Sequence of protein 1:
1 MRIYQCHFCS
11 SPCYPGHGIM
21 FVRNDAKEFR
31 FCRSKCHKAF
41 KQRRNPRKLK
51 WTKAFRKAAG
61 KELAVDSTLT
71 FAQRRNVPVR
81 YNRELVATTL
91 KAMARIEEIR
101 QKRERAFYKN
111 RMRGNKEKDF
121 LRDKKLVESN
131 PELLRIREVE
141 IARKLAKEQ

Sequence of protein 2:
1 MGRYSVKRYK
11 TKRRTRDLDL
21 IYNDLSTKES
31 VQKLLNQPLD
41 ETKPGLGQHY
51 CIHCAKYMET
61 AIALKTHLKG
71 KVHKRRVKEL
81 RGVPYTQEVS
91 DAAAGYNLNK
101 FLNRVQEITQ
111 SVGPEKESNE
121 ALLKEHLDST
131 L

Interface contacts:
Residue Q73 in protein 1 interacts with residue N97 in protein 2 (closest heavy-atom distance 3.0 Å).
Residue R23 in protein 1 is in contact with residue L20 in protein 2 (closest heavy-atom distance 3.4 Å).
Residue R47 in protein 1 is in contact with residue V89 in protein 2 (closest heavy-atom distance 3.5 Å).
Residue K57 in protein 1 is in contact with residue A93 in protein 2 (closest heavy-atom distance 3.2 Å).
Residue R43 in protein 1 contacts residue R76 in protein 2 (closest heavy-atom distance 4.6 Å).
Residue R47 in protein 1 is in contact with residue Y85 in protein 2 (closest heavy-atom distance 3.5 Å).
Residue C6 in protein 1 interacts with residue S90 in protein 2 (closest heavy-atom distance 3.6 Å).
Residue S10 in protein 1 is in contact with residue A93 in protein 2 (closest heavy-atom distance 3.5 Å).
Residue L69 in protein 1 contacts residue G95 in protein 2 (closest heavy-atom distance 3.8 Å).
Residue T70 in protein 1 interacts with residue L98 in protein 2 (closest heavy-atom distance 3.8 Å).
Residue H7 in protein 1 interacts with residue Y85 in protein 2 (closest heavy-atom distance 2.4 Å).
Residue F29 in protein 1 interacts with residue Q87 in protein 2 (closest heavy-atom distance 4.1 Å).
Residue P46 in protein 1 contacts residue Y85 in protein 2 (closest heavy-atom distance 3.5 Å).
Residue Q73 in protein 1 is in contact with residue Y96 in protein 2 (closest heavy-atom distance 3.2 Å).
Residue K27 in protein 1 interacts with residue L20 in protein 2 (closest heavy-atom distance 4.5 Å).
Residue C6 in protein 1 is in contact with residue Q87 in protein 2 (closest heavy-atom distance 4.6 Å).
Residue Q42 in protein 1 is in contact with residue S5 in protein 2 (closest heavy-atom distance 3.3 Å).
Residue R47 in protein 1 is in contact with residue V83 in protein 2 (closest heavy-atom distance 3.4 Å).
Residue A72 in protein 1 contacts residue Y96 in protein 2 (closest heavy-atom distance 3.2 Å).
Residue R43 in protein 1 contacts residue T15 in protein 2 (closest heavy-atom distance 2.5 Å).
Residue A54 in protein 1 interacts with residue V89 in protein 2 (closest heavy-atom distance 4.4 Å).
Residue F21 in protein 1 contacts residue R14 in protein 2 (closest heavy-atom distance 3.9 Å).
Residue F40 in protein 1 is in contact with residue R14 in protein 2 (closest heavy-atom distance 4.2 Å).
Residue R43 in protein 1 contacts residue R16 in protein 2 (closest heavy-atom distance 4.5 Å).
Residue R100 in protein 1 interacts with residue A94 in protein 2 (closest heavy-atom distance 4.0 Å).
Residue R43 in protein 1 interacts with residue L18 in protein 2 (closest heavy-atom distance 4.2 Å).
Residue Q5 in protein 1 interacts with residue Q87 in protein 2 (closest heavy-atom distance 4.3 Å).
Residue R43 in protein 1 interacts with residue R14 in protein 2 (closest heavy-atom distance 4.3 Å).
Residue L69 in protein 1 is in contact with residue Y96 in protein 2 (closest heavy-atom distance 4.4 Å).
Residue K53 in protein 1 contacts residue A93 in protein 2 (closest heavy-atom distance 3.9 Å).
Residue H7 in protein 1 contacts residue Q87 in protein 2 (closest heavy-atom distance 2.4 Å).
Residue Q5 in protein 1 is in contact with residue Y96 in protein 2 (closest heavy-atom distance 4.3 Å).
Residue R23 in protein 1 interacts with residue D17 in protein 2 (closest heavy-atom distance 2.4 Å).
Residue D66 in protein 1 is in contact with residue L98 in protein 2 (closest heavy-atom distance 4.3 Å).
Residue R74 in protein 1 interacts with residue N97 in protein 2 (closest heavy-atom distance 3.8 Å).
Residue N45 in protein 1 interacts with residue E79 in protein 2 (closest heavy-atom distance 3.2 Å).
Residue D25 in protein 1 contacts residue L20 in protein 2 (closest heavy-atom distance 4.3 Å).
Residue S10 in protein 1 interacts with residue V89 in protein 2 (closest heavy-atom distance 4.6 Å).
Residue A54 in protein 1 contacts residue A93 in protein 2 (closest heavy-atom distance 4.2 Å).
Residue S10 in protein 1 contacts residue S90 in protein 2 (closest heavy-atom distance 2.6 Å).
Residue H7 in protein 1 interacts with residue T86 in protein 2 (closest heavy-atom distance 3.9 Å).
Residue Q73 in protein 1 is in contact with residue N99 in protein 2 (closest heavy-atom distance 3.3 Å).
Residue A72 in protein 1 interacts with residue G95 in protein 2 (closest heavy-atom distance 3.5 Å).
Residue Q5 in protein 1 is in contact with residue D91 in protein 2 (closest heavy-atom distance 3.0 Å).
Residue Q5 in protein 1 interacts with residue A94 in protein 2 (closest heavy-atom distance 3.7 Å).
Residue R23 in protein 1 is in contact with residue D19 in protein 2 (closest heavy-atom distance 2.5 Å).
Residue K38 in protein 1 interacts with residue M1 in protein 2 (closest heavy-atom distance 4.2 Å).
Residue T70 in protein 1 is in contact with residue N99 in protein 2 (closest heavy-atom distance 4.6 Å).
Residue A64 in protein 1 contacts residue L98 in protein 2 (closest heavy-atom distance 4.0 Å).
Residue A54 in protein 1 interacts with residue Y85 in protein 2 (closest heavy-atom distance 4.0 Å).
Residue H7 in protein 1 is in contact with residue S90 in protein 2 (closest heavy-atom distance 3.4 Å).
Residue S10 in protein 1 is in contact with residue A94 in protein 2 (closest heavy-atom distance 4.1 Å).
Residue E28 in protein 1 interacts with residue Q87 in protein 2 (closest heavy-atom distance 4.0 Å).
Residue F8 in protein 1 contacts residue Y85 in protein 2 (closest heavy-atom distance 3.8 Å).
Residue Q42 in protein 1 is in contact with residue Y9 in protein 2 (closest heavy-atom distance 4.0 Å).
Residue L69 in protein 1 interacts with residue L98 in protein 2 (closest heavy-atom distance 3.4 Å).
Residue K41 in protein 1 interacts with residue Y9 in protein 2 (closest heavy-atom distance 3.2 Å).
Residue R74 in protein 1 contacts residue Y96 in protein 2 (closest heavy-atom distance 4.0 Å).
Residue F29 in protein 1 contacts residue D19 in protein 2 (closest heavy-atom distance 4.3 Å).
Residue R43 in protein 1 is in contact with residue D17 in protein 2 (closest heavy-atom distance 3.7 Å).

This data describes a binding interaction between two proteins.